Sequence of protein 2:
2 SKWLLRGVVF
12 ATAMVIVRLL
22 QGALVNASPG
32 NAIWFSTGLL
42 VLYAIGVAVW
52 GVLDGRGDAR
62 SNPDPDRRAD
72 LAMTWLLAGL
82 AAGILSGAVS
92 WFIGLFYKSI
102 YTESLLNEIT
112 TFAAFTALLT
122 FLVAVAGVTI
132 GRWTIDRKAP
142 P

Sequence of protein 1:
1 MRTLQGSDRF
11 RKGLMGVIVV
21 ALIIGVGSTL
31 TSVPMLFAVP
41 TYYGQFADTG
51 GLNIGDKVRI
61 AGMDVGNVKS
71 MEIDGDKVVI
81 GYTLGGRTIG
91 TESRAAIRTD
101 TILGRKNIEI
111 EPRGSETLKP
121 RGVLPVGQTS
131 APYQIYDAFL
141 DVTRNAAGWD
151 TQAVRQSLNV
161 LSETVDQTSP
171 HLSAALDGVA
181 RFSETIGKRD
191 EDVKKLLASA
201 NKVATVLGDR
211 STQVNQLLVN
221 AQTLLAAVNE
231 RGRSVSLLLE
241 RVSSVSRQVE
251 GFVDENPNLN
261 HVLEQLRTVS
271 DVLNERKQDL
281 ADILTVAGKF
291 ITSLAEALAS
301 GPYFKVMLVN

These two protein chains interact to form a complex.

Interface contacts:
Residue P40 in protein 1 contacts residue V26 in protein 2 (closest heavy-atom distance 3.7 Å).
Residue I18 in protein 1 is in contact with residue L77 in protein 2 (closest heavy-atom distance 4.0 Å).
Residue V33 in protein 1 contacts residue F113 in protein 2 (closest heavy-atom distance 3.8 Å).
Residue G86 in protein 1 is in contact with residue P30 in protein 2 (closest heavy-atom distance 3.8 Å).
Residue L22 in protein 1 contacts residue A118 in protein 2 (closest heavy-atom distance 3.6 Å).
Residue M35 in protein 1 contacts residue M15 in protein 2 (closest heavy-atom distance 3.7 Å).
Residue M15 in protein 1 is in contact with residue L77 in protein 2 (closest heavy-atom distance 3.6 Å).
Residue A38 in protein 1 is in contact with residue Q22 in protein 2 (closest heavy-atom distance 3.4 Å).
Residue L36 in protein 1 contacts residue L41 in protein 2 (closest heavy-atom distance 3.7 Å).
Residue L36 in protein 1 contacts residue Q22 in protein 2 (closest heavy-atom distance 4.5 Å).
Residue L22 in protein 1 interacts with residue A115 in protein 2 (closest heavy-atom distance 3.8 Å).
Residue G86 in protein 1 is in contact with residue G31 in protein 2 (closest heavy-atom distance 3.8 Å).
Residue R121 in protein 1 is in contact with residue K99 in protein 2 (closest heavy-atom distance 3.3 Å).
Residue K12 in protein 1 contacts residue D71 in protein 2 (closest heavy-atom distance 3.3 Å).
Residue L36 in protein 1 interacts with residue F116 in protein 2 (closest heavy-atom distance 4.5 Å).
Residue P34 in protein 1 interacts with residue Q22 in protein 2 (closest heavy-atom distance 3.4 Å).
Residue V39 in protein 1 interacts with residue V26 in protein 2 (closest heavy-atom distance 4.4 Å).
Residue M35 in protein 1 contacts residue T117 in protein 2 (closest heavy-atom distance 3.5 Å).
Residue L14 in protein 1 contacts residue M74 in protein 2 (closest heavy-atom distance 4.6 Å).
Residue L22 in protein 1 is in contact with residue L119 in protein 2 (closest heavy-atom distance 3.9 Å).
Residue P34 in protein 1 is in contact with residue F113 in protein 2 (closest heavy-atom distance 3.7 Å).
Residue A38 in protein 1 interacts with residue A33 in protein 2 (closest heavy-atom distance 4.0 Å).
Residue R11 in protein 1 is in contact with residue D71 in protein 2 (closest heavy-atom distance 3.9 Å).
Residue R11 in protein 1 contacts residue M74 in protein 2 (closest heavy-atom distance 3.6 Å).
Residue F37 in protein 1 interacts with residue I34 in protein 2 (closest heavy-atom distance 4.3 Å).
Residue V26 in protein 1 is in contact with residue F116 in protein 2 (closest heavy-atom distance 3.5 Å).
Residue A38 in protein 1 is in contact with residue Y102 in protein 2 (closest heavy-atom distance 4.1 Å).
Residue M35 in protein 1 is in contact with residue S37 in protein 2 (closest heavy-atom distance 2.4 Å).
Residue V26 in protein 1 is in contact with residue L119 in protein 2 (closest heavy-atom distance 3.8 Å).
Residue G25 in protein 1 is in contact with residue T112 in protein 2 (closest heavy-atom distance 4.6 Å).
Residue V26 in protein 1 contacts residue A115 in protein 2 (closest heavy-atom distance 3.8 Å).
Residue P120 in protein 1 interacts with residue N27 in protein 2 (closest heavy-atom distance 4.3 Å).
Residue L22 in protein 1 interacts with residue L81 in protein 2 (closest heavy-atom distance 4.0 Å).
Residue L22 in protein 1 is in contact with residue L77 in protein 2 (closest heavy-atom distance 4.3 Å).
Residue M15 in protein 1 is in contact with residue D71 in protein 2 (closest heavy-atom distance 3.9 Å).
Residue L36 in protein 1 is in contact with residue S37 in protein 2 (closest heavy-atom distance 3.4 Å).
Residue M15 in protein 1 contacts residue M74 in protein 2 (closest heavy-atom distance 3.6 Å).
Residue M15 in protein 1 is in contact with residue F122 in protein 2 (closest heavy-atom distance 4.4 Å).
Residue M35 in protein 1 is in contact with residue L41 in protein 2 (closest heavy-atom distance 4.1 Å).
Residue V33 in protein 1 is in contact with residue F116 in protein 2 (closest heavy-atom distance 3.9 Å).
Residue M35 in protein 1 contacts residue Q22 in protein 2 (closest heavy-atom distance 3.6 Å).
Residue L36 in protein 1 interacts with residue T38 in protein 2 (closest heavy-atom distance 4.0 Å).
Residue I18 in protein 1 contacts residue L81 in protein 2 (closest heavy-atom distance 4.4 Å).
Residue P40 in protein 1 interacts with residue Y102 in protein 2 (closest heavy-atom distance 3.5 Å).
Residue P34 in protein 1 interacts with residue R19 in protein 2 (closest heavy-atom distance 3.7 Å).
Residue P34 in protein 1 contacts residue E109 in protein 2 (closest heavy-atom distance 4.1 Å).
Residue P40 in protein 1 contacts residue P30 in protein 2 (closest heavy-atom distance 3.8 Å).
Residue A38 in protein 1 interacts with residue V26 in protein 2 (closest heavy-atom distance 4.0 Å).
Residue M35 in protein 1 contacts residue F116 in protein 2 (closest heavy-atom distance 3.8 Å).
Residue S32 in protein 1 is in contact with residue F113 in protein 2 (closest heavy-atom distance 3.6 Å).
Residue L36 in protein 1 interacts with residue I34 in protein 2 (closest heavy-atom distance 3.4 Å).
Residue M15 in protein 1 contacts residue A73 in protein 2 (closest heavy-atom distance 3.7 Å).
Residue P34 in protein 1 is in contact with residue Y102 in protein 2 (closest heavy-atom distance 3.2 Å).
Residue T29 in protein 1 contacts residue T112 in protein 2 (closest heavy-atom distance 3.0 Å).
Residue V19 in protein 1 contacts residue F122 in protein 2 (closest heavy-atom distance 3.7 Å).
Residue V19 in protein 1 interacts with residue L77 in protein 2 (closest heavy-atom distance 4.0 Å).
Residue V39 in protein 1 interacts with residue Y102 in protein 2 (closest heavy-atom distance 3.1 Å).
Residue I23 in protein 1 contacts residue L119 in protein 2 (closest heavy-atom distance 3.8 Å).
Residue M35 in protein 1 contacts residue F113 in protein 2 (closest heavy-atom distance 3.8 Å).
Residue M35 in protein 1 is in contact with residue R19 in protein 2 (closest heavy-atom distance 2.6 Å).